Sequence of chain B:
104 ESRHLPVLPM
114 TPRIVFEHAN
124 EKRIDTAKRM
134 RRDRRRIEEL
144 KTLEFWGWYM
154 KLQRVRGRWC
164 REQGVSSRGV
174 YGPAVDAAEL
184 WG

Sequence of chain A:
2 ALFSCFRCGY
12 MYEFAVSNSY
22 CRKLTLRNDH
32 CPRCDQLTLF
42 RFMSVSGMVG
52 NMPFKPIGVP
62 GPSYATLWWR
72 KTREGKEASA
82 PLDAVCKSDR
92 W

These two protein chains interact to form a complex.

Interface contacts:
Residue W92 in chain A interacts with residue E182 in chain B (closest heavy-atom distance 3.0 Å).
Residue L40 in chain A contacts residue R138 in chain B (closest heavy-atom distance 3.9 Å).
Residue N29 in chain A interacts with residue T145 in chain B (closest heavy-atom distance 3.3 Å).
Residue L38 in chain A is in contact with residue L146 in chain B (closest heavy-atom distance 3.7 Å).
Residue L38 in chain A is in contact with residue T145 in chain B (closest heavy-atom distance 4.2 Å).
Residue L38 in chain A interacts with residue W149 in chain B (closest heavy-atom distance 3.5 Å).
Residue H31 in chain A is in contact with residue W149 in chain B (closest heavy-atom distance 4.8 Å).
Residue D30 in chain A contacts residue W149 in chain B (closest heavy-atom distance 4.3 Å).
Residue N29 in chain A interacts with residue W149 in chain B (closest heavy-atom distance 3.1 Å).